Contacts between the two chains:
Residue S181 in chain A contacts residue D31 in chain B (closest heavy-atom distance 4.5 Å).
Residue R179 in chain A is in contact with residue I60 in chain B (closest heavy-atom distance 3.4 Å).
Residue M159 in chain A interacts with residue I25 in chain B (closest heavy-atom distance 4.5 Å).
Residue V197 in chain A contacts residue M28 in chain B (closest heavy-atom distance 3.5 Å).
Residue T183 in chain A is in contact with residue K34 in chain B (closest heavy-atom distance 3.4 Å).
Residue G182 in chain A interacts with residue F36 in chain B (closest heavy-atom distance 4.2 Å).
Residue V146 in chain A interacts with residue Y98 in chain B (closest heavy-atom distance 4.2 Å).
Residue S191 in chain A is in contact with residue V26 in chain B (closest heavy-atom distance 4.1 Å).
Residue N178 in chain A interacts with residue T53 in chain B (closest heavy-atom distance 3.0 Å).
Residue I180 in chain A is in contact with residue T53 in chain B (closest heavy-atom distance 2.8 Å).
Residue K150 in chain A is in contact with residue P97 in chain B (closest heavy-atom distance 3.3 Å).
Residue Y149 in chain A is in contact with residue V54 in chain B (closest heavy-atom distance 3.3 Å).
Residue I180 in chain A is in contact with residue I25 in chain B (closest heavy-atom distance 4.0 Å).
Residue D174 in chain A interacts with residue D30 in chain B (closest heavy-atom distance 3.5 Å).
Residue A194 in chain A is in contact with residue M28 in chain B (closest heavy-atom distance 3.6 Å).
Residue I180 in chain A contacts residue S23 in chain B (closest heavy-atom distance 3.8 Å).
Residue K150 in chain A is in contact with residue R93 in chain B (closest heavy-atom distance 3.2 Å).
Residue D174 in chain A is in contact with residue I25 in chain B (closest heavy-atom distance 3.4 Å).
Residue S181 in chain A interacts with residue F56 in chain B (closest heavy-atom distance 3.4 Å).
Residue I180 in chain A interacts with residue D52 in chain B (closest heavy-atom distance 4.1 Å).
Residue S181 in chain A is in contact with residue F36 in chain B (closest heavy-atom distance 4.0 Å).
Residue R179 in chain A contacts residue T53 in chain B (closest heavy-atom distance 3.0 Å).
Residue Y149 in chain A is in contact with residue P97 in chain B (closest heavy-atom distance 2.6 Å).
Residue Y149 in chain A interacts with residue N101 in chain B (closest heavy-atom distance 4.5 Å).
Residue G190 in chain A interacts with residue V26 in chain B (closest heavy-atom distance 3.3 Å).
Residue G182 in chain A contacts residue D31 in chain B (closest heavy-atom distance 3.2 Å).
Residue N178 in chain A contacts residue A57 in chain B (closest heavy-atom distance 4.5 Å).
Residue T61 in chain A interacts with residue D30 in chain B (closest heavy-atom distance 4.2 Å).
Residue I180 in chain A is in contact with residue D31 in chain B (closest heavy-atom distance 3.7 Å).
Residue T183 in chain A interacts with residue D33 in chain B (closest heavy-atom distance 4.2 Å).
Residue D174 in chain A interacts with residue D31 in chain B (closest heavy-atom distance 3.2 Å).
Residue V187 in chain A contacts residue D31 in chain B (closest heavy-atom distance 3.7 Å).
Residue R179 in chain A contacts residue A57 in chain B (closest heavy-atom distance 3.9 Å).
Residue T183 in chain A is in contact with residue D31 in chain B (closest heavy-atom distance 4.5 Å).
Residue Y149 in chain A contacts residue Y98 in chain B (closest heavy-atom distance 3.7 Å).
Residue A184 in chain A interacts with residue D31 in chain B (closest heavy-atom distance 4.0 Å).
Residue E176 in chain A contacts residue T53 in chain B (closest heavy-atom distance 3.3 Å).
Residue G182 in chain A is in contact with residue K34 in chain B (closest heavy-atom distance 3.5 Å).
Residue L142 in chain A is in contact with residue F56 in chain B (closest heavy-atom distance 3.8 Å).
Residue T61 in chain A contacts residue V26 in chain B (closest heavy-atom distance 4.5 Å).
Residue E176 in chain A is in contact with residue I25 in chain B (closest heavy-atom distance 3.2 Å).
Residue Y149 in chain A contacts residue A57 in chain B (closest heavy-atom distance 3.2 Å).
Residue T60 in chain A contacts residue M28 in chain B (closest heavy-atom distance 3.2 Å).
Residue T61 in chain A is in contact with residue M28 in chain B (closest heavy-atom distance 3.7 Å).
Residue T60 in chain A contacts residue K29 in chain B (closest heavy-atom distance 3.9 Å).
Residue V187 in chain A contacts residue D30 in chain B (closest heavy-atom distance 4.3 Å).
Residue F185 in chain A contacts residue D33 in chain B (closest heavy-atom distance 3.7 Å).
Residue M159 in chain A is in contact with residue V26 in chain B (closest heavy-atom distance 4.0 Å).
Residue R179 in chain A contacts residue F56 in chain B (closest heavy-atom distance 3.8 Å).
Residue S181 in chain A interacts with residue K34 in chain B (closest heavy-atom distance 2.8 Å).
Residue S186 in chain A interacts with residue D30 in chain B (closest heavy-atom distance 3.6 Å).
Residue G188 in chain A is in contact with residue D30 in chain B (closest heavy-atom distance 3.1 Å).
Residue R179 in chain A contacts residue Y98 in chain B (closest heavy-atom distance 3.5 Å).
Residue K150 in chain A is in contact with residue Y98 in chain B (closest heavy-atom distance 3.2 Å).
Residue A184 in chain A contacts residue D33 in chain B (closest heavy-atom distance 3.6 Å).
Residue Y149 in chain A interacts with residue H99 in chain B (closest heavy-atom distance 3.2 Å).
Residue N178 in chain A interacts with residue V54 in chain B (closest heavy-atom distance 4.0 Å).
Residue T60 in chain A interacts with residue D30 in chain B (closest heavy-atom distance 3.0 Å).
Residue M152 in chain A contacts residue P97 in chain B (closest heavy-atom distance 4.1 Å).
Residue M152 in chain A interacts with residue H99 in chain B (closest heavy-atom distance 3.9 Å).

The following describes two proteins that form a bound complex.

Sequence of chain B:
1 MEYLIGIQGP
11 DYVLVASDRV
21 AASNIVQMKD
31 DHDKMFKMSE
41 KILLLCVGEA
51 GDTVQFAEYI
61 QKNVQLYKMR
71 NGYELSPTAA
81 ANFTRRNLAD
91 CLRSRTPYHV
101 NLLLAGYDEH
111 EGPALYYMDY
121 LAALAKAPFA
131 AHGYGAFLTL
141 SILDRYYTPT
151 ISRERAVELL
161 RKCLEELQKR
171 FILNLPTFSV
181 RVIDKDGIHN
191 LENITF

Sequence of chain A:
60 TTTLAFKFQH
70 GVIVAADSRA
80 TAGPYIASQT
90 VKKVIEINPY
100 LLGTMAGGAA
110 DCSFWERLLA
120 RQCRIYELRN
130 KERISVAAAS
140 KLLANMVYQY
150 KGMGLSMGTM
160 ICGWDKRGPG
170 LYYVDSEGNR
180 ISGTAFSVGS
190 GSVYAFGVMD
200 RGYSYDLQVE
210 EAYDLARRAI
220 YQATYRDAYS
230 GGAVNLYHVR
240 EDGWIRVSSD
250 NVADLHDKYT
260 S